These two protein chains interact to form a complex.

Sequence of the first protein:
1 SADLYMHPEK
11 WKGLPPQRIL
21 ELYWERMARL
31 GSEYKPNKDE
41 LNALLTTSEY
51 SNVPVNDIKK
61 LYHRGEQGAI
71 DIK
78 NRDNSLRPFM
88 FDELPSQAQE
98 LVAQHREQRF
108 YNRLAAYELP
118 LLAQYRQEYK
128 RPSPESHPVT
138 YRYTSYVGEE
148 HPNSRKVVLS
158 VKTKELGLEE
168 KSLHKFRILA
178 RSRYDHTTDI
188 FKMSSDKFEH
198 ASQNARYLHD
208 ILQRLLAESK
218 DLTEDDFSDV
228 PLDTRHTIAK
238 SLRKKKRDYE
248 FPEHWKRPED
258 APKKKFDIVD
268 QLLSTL

Sequence of the second protein:
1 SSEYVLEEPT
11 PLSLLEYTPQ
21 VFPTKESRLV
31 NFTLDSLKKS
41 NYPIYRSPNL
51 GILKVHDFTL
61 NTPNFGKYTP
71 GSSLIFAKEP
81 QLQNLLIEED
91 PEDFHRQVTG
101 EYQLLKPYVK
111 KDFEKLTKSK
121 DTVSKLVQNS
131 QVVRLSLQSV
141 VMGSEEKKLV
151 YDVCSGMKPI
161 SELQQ

Interface contacts:
Residue K194 in the first protein is in contact with residue S139 in the second protein (closest heavy-atom distance 3.3 Å).
Residue M6 in the first protein is in contact with residue I52 in the second protein (closest heavy-atom distance 3.9 Å).
Residue E115 in the first protein is in contact with residue P9 in the second protein (closest heavy-atom distance 3.5 Å).
Residue Y122 in the first protein interacts with residue T10 in the second protein (closest heavy-atom distance 3.7 Å).
Residue D207 in the first protein contacts residue Y102 in the second protein (closest heavy-atom distance 2.6 Å).
Residue Y114 in the first protein is in contact with residue Y4 in the second protein (closest heavy-atom distance 4.2 Å).
Residue A198 in the first protein is in contact with residue V21 in the second protein (closest heavy-atom distance 3.9 Å).
Residue Y122 in the first protein is in contact with residue E8 in the second protein (closest heavy-atom distance 3.8 Å).
Residue Q200 in the first protein interacts with residue Y102 in the second protein (closest heavy-atom distance 3.6 Å).
Residue L30 in the first protein is in contact with residue L53 in the second protein (closest heavy-atom distance 4.1 Å).
Residue E196 in the first protein is in contact with residue V141 in the second protein (closest heavy-atom distance 3.7 Å).
Residue E33 in the first protein contacts residue K54 in the second protein (closest heavy-atom distance 3.1 Å).
Residue K194 in the first protein is in contact with residue L135 in the second protein (closest heavy-atom distance 4.2 Å).
Residue S32 in the first protein is in contact with residue H56 in the second protein (closest heavy-atom distance 3.9 Å).
Residue Q200 in the first protein contacts residue R96 in the second protein (closest heavy-atom distance 3.5 Å).
Residue Y140 in the first protein contacts residue P23 in the second protein (closest heavy-atom distance 3.7 Å).
Residue R110 in the first protein interacts with residue Y4 in the second protein (closest heavy-atom distance 3.8 Å).
Residue S199 in the first protein contacts residue R28 in the second protein (closest heavy-atom distance 3.8 Å).
Residue S151 in the first protein interacts with residue V21 in the second protein (closest heavy-atom distance 3.2 Å).
Residue H197 in the first protein contacts residue R96 in the second protein (closest heavy-atom distance 4.1 Å).
Residue E115 in the first protein interacts with residue Y4 in the second protein (closest heavy-atom distance 3.9 Å).
Residue R203 in the first protein contacts residue G100 in the second protein (closest heavy-atom distance 3.2 Å).
Residue E115 in the first protein interacts with residue L6 in the second protein (closest heavy-atom distance 3.9 Å).
Residue E115 in the first protein is in contact with residue E7 in the second protein (closest heavy-atom distance 3.7 Å).
Residue L118 in the first protein is in contact with residue E8 in the second protein (closest heavy-atom distance 4.0 Å).
Residue S199 in the first protein contacts residue Q97 in the second protein (closest heavy-atom distance 2.7 Å).
Residue Q200 in the first protein contacts residue G100 in the second protein (closest heavy-atom distance 3.8 Å).
Residue Y122 in the first protein is in contact with residue P11 in the second protein (closest heavy-atom distance 3.5 Å).
Residue H197 in the first protein interacts with residue Q97 in the second protein (closest heavy-atom distance 3.2 Å).
Residue Y114 in the first protein interacts with residue L6 in the second protein (closest heavy-atom distance 3.6 Å).
Residue Q200 in the first protein is in contact with residue E101 in the second protein (closest heavy-atom distance 3.4 Å).
Residue S199 in the first protein interacts with residue R96 in the second protein (closest heavy-atom distance 3.1 Å).
Residue K194 in the first protein contacts residue V141 in the second protein (closest heavy-atom distance 3.6 Å).
Residue K194 in the first protein interacts with residue V140 in the second protein (closest heavy-atom distance 4.2 Å).
Residue R203 in the first protein interacts with residue Y102 in the second protein (closest heavy-atom distance 4.3 Å).
Residue L118 in the first protein contacts residue L6 in the second protein (closest heavy-atom distance 3.4 Å).
Residue T141 in the first protein contacts residue V21 in the second protein (closest heavy-atom distance 3.7 Å).
Residue S142 in the first protein contacts residue P19 in the second protein (closest heavy-atom distance 4.3 Å).
Residue M6 in the first protein contacts residue G51 in the second protein (closest heavy-atom distance 3.6 Å).
Residue Y204 in the first protein contacts residue Y102 in the second protein (closest heavy-atom distance 3.5 Å).
Residue E33 in the first protein is in contact with residue V55 in the second protein (closest heavy-atom distance 3.4 Å).
Residue E33 in the first protein interacts with residue L53 in the second protein (closest heavy-atom distance 3.5 Å).
Residue S199 in the first protein is in contact with residue T99 in the second protein (closest heavy-atom distance 3.6 Å).
Residue Y5 in the first protein contacts residue I52 in the second protein (closest heavy-atom distance 4.3 Å).
Residue Q121 in the first protein interacts with residue E8 in the second protein (closest heavy-atom distance 3.3 Å).
Residue S199 in the first protein interacts with residue G100 in the second protein (closest heavy-atom distance 3.9 Å).
Residue F195 in the first protein contacts residue Y102 in the second protein (closest heavy-atom distance 3.4 Å).
Residue L118 in the first protein contacts residue P9 in the second protein (closest heavy-atom distance 3.6 Å).
Residue Y140 in the first protein is in contact with residue V21 in the second protein (closest heavy-atom distance 3.8 Å).
Residue R152 in the first protein is in contact with residue V141 in the second protein (closest heavy-atom distance 3.9 Å).
Residue R203 in the first protein interacts with residue E101 in the second protein (closest heavy-atom distance 3.7 Å).
Residue V144 in the first protein is in contact with residue Q20 in the second protein (closest heavy-atom distance 4.4 Å).
Residue Y140 in the first protein interacts with residue R28 in the second protein (closest heavy-atom distance 3.5 Å).
Residue E196 in the first protein is in contact with residue R96 in the second protein (closest heavy-atom distance 3.2 Å).
Residue E146 in the first protein contacts residue Q20 in the second protein (closest heavy-atom distance 4.3 Å).
Residue S142 in the first protein interacts with residue V21 in the second protein (closest heavy-atom distance 3.5 Å).
Residue K194 in the first protein interacts with residue Q138 in the second protein (closest heavy-atom distance 3.4 Å).
Residue E33 in the first protein contacts residue H56 in the second protein (closest heavy-atom distance 2.8 Å).
Residue Y122 in the first protein contacts residue P9 in the second protein (closest heavy-atom distance 3.1 Å).
Residue R29 in the first protein interacts with residue L53 in the second protein (closest heavy-atom distance 4.1 Å).